These two protein chains interact to form a complex.

Residue-level contacts at the interface:
Residue G77 in the second protein interacts with residue A50 in the first protein (closest heavy-atom distance 4.9 Å).
Residue G77 in the second protein contacts residue G49 in the first protein (closest heavy-atom distance 3.7 Å).

Sequence of the first protein:
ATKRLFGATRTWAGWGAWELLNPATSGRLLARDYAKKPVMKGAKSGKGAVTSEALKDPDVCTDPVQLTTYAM

Sequence of the second protein:
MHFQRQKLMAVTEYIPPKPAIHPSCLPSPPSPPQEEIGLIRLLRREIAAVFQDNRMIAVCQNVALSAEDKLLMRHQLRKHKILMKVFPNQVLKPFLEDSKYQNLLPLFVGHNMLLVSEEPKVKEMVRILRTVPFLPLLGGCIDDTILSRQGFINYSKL